Residue-level contacts at the interface:
Residue A298 in protein 1 is in contact with residue L155 in protein 2 (closest heavy-atom distance 1.0 Å).
Residue E296 in protein 1 interacts with residue L155 in protein 2 (closest heavy-atom distance 2.5 Å).
Residue E297 in protein 1 interacts with residue L155 in protein 2 (closest heavy-atom distance 2.9 Å).
Residue G295 in protein 1 contacts residue E154 in protein 2 (closest heavy-atom distance 4.9 Å).
Residue S299 in protein 1 contacts residue L155 in protein 2 (closest heavy-atom distance 3.3 Å).
Residue A298 in protein 1 interacts with residue C156 in protein 2 (closest heavy-atom distance 4.5 Å).
Residue E296 in protein 1 interacts with residue E154 in protein 2 (closest heavy-atom distance 0.7 Å).

Sequence of protein 1:
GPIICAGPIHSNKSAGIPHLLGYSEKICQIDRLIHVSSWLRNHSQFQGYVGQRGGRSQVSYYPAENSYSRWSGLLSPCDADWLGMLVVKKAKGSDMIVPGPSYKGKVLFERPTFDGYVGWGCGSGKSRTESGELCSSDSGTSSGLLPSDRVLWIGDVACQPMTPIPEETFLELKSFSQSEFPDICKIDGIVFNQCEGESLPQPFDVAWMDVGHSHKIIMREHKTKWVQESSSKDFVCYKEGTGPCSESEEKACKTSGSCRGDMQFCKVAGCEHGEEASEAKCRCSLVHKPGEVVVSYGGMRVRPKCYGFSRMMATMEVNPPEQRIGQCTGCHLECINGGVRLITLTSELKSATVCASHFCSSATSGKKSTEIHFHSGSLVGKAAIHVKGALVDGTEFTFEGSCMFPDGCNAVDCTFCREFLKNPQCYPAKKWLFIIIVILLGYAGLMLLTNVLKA

Sequence of protein 2:
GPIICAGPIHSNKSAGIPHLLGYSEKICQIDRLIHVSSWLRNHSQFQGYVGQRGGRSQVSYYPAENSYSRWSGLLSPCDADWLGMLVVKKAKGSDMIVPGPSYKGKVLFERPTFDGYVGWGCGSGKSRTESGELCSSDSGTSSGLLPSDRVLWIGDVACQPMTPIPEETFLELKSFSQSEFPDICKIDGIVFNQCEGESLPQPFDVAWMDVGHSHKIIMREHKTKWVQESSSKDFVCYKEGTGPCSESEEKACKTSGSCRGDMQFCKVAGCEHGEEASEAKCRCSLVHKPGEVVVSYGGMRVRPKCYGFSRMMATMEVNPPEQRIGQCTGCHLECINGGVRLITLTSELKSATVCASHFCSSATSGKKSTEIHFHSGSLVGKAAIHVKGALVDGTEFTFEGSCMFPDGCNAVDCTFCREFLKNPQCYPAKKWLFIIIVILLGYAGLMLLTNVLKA

The following describes two proteins that form a bound complex.